Sequence of the second protein:
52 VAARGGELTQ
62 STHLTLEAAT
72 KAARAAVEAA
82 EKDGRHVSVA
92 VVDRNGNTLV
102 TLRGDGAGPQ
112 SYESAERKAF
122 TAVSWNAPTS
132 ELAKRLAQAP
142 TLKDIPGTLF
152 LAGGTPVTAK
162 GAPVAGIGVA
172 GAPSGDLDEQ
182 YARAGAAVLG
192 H

Sequence of the first protein:
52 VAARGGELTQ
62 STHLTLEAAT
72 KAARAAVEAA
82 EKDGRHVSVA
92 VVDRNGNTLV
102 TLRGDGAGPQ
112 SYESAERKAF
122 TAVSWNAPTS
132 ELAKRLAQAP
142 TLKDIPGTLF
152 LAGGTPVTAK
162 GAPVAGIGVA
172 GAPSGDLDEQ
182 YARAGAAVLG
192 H

Contacts between the two chains:
Residue A53 in the first protein is in contact with residue L190 in the second protein (closest heavy-atom distance 3.8 Å).
Residue A53 in the first protein is in contact with residue G191 in the second protein (closest heavy-atom distance 3.1 Å).
Residue N96 in the first protein contacts residue N96 in the second protein (closest heavy-atom distance 3.7 Å).
Residue L59 in the first protein contacts residue H64 in the second protein (closest heavy-atom distance 3.2 Å).
Residue N96 in the first protein is in contact with residue N98 in the second protein (closest heavy-atom distance 2.7 Å).
Residue E58 in the first protein interacts with residue A69 in the second protein (closest heavy-atom distance 3.3 Å).
Residue A54 in the first protein is in contact with residue A160 in the second protein (closest heavy-atom distance 4.0 Å).
Residue E58 in the first protein interacts with residue V189 in the second protein (closest heavy-atom distance 4.0 Å).
Residue Q61 in the first protein contacts residue Q61 in the second protein (closest heavy-atom distance 2.9 Å).
Residue T60 in the first protein contacts residue L65 in the second protein (closest heavy-atom distance 3.8 Å).
Residue E58 in the first protein interacts with residue K72 in the second protein (closest heavy-atom distance 2.9 Å).
Residue P157 in the first protein contacts residue V52 in the second protein (closest heavy-atom distance 3.2 Å).
Residue Q61 in the first protein interacts with residue T63 in the second protein (closest heavy-atom distance 2.8 Å).
Residue H64 in the first protein is in contact with residue E58 in the second protein (closest heavy-atom distance 3.8 Å).
Residue H64 in the first protein interacts with residue S62 in the second protein (closest heavy-atom distance 3.1 Å).
Residue T63 in the first protein contacts residue L59 in the second protein (closest heavy-atom distance 3.9 Å).
Residue E58 in the first protein is in contact with residue L190 in the second protein (closest heavy-atom distance 3.6 Å).
Residue T60 in the first protein is in contact with residue T63 in the second protein (closest heavy-atom distance 3.6 Å).
Residue L65 in the first protein interacts with residue E58 in the second protein (closest heavy-atom distance 3.3 Å).
Residue L59 in the first protein interacts with residue T66 in the second protein (closest heavy-atom distance 3.9 Å).
Residue S62 in the first protein interacts with residue T60 in the second protein (closest heavy-atom distance 4.0 Å).
Residue L65 in the first protein is in contact with residue A54 in the second protein (closest heavy-atom distance 3.9 Å).
Residue Q61 in the first protein interacts with residue S62 in the second protein (closest heavy-atom distance 3.4 Å).
Residue T63 in the first protein is in contact with residue T60 in the second protein (closest heavy-atom distance 3.5 Å).
Residue L59 in the first protein interacts with residue A160 in the second protein (closest heavy-atom distance 3.7 Å).
Residue A69 in the first protein contacts residue E58 in the second protein (closest heavy-atom distance 3.3 Å).
Residue A160 in the first protein contacts residue L59 in the second protein (closest heavy-atom distance 3.8 Å).
Residue L190 in the first protein interacts with residue E58 in the second protein (closest heavy-atom distance 3.7 Å).
Residue E58 in the first protein is in contact with residue L65 in the second protein (closest heavy-atom distance 3.4 Å).
Residue V158 in the first protein contacts residue V52 in the second protein (closest heavy-atom distance 3.8 Å).
Residue A54 in the first protein interacts with residue T159 in the second protein (closest heavy-atom distance 2.8 Å).
Residue L59 in the first protein is in contact with residue T63 in the second protein (closest heavy-atom distance 4.0 Å).
Residue S62 in the first protein contacts residue H64 in the second protein (closest heavy-atom distance 2.6 Å).
Residue T60 in the first protein interacts with residue T66 in the second protein (closest heavy-atom distance 3.9 Å).
Residue V52 in the first protein is in contact with residue P157 in the second protein (closest heavy-atom distance 3.4 Å).
Residue T159 in the first protein interacts with residue A53 in the second protein (closest heavy-atom distance 3.4 Å).
Residue E58 in the first protein is in contact with residue T66 in the second protein (closest heavy-atom distance 3.0 Å).
Residue G191 in the first protein contacts residue E58 in the second protein (closest heavy-atom distance 2.6 Å).
Residue H64 in the first protein interacts with residue L59 in the second protein (closest heavy-atom distance 3.1 Å).
Residue H64 in the first protein is in contact with residue T60 in the second protein (closest heavy-atom distance 2.8 Å).
Residue S62 in the first protein is in contact with residue S62 in the second protein (closest heavy-atom distance 3.0 Å).
Residue N98 in the first protein interacts with residue N96 in the second protein (closest heavy-atom distance 2.8 Å).
Residue T159 in the first protein interacts with residue A54 in the second protein (closest heavy-atom distance 3.2 Å).
Residue E58 in the first protein contacts residue H64 in the second protein (closest heavy-atom distance 3.8 Å).
Residue T66 in the first protein is in contact with residue E58 in the second protein (closest heavy-atom distance 3.0 Å).
Residue T60 in the first protein is in contact with residue H64 in the second protein (closest heavy-atom distance 2.8 Å).
Residue S62 in the first protein is in contact with residue Q61 in the second protein (closest heavy-atom distance 2.9 Å).
Residue A54 in the first protein interacts with residue L65 in the second protein (closest heavy-atom distance 3.9 Å).
Residue T63 in the first protein interacts with residue Q61 in the second protein (closest heavy-atom distance 2.8 Å).
Residue K72 in the first protein contacts residue E58 in the second protein (closest heavy-atom distance 3.7 Å).
Residue V52 in the first protein interacts with residue V158 in the second protein (closest heavy-atom distance 3.7 Å).
Residue A53 in the first protein is in contact with residue T159 in the second protein (closest heavy-atom distance 3.3 Å).
Residue H192 in the first protein is in contact with residue R55 in the second protein (closest heavy-atom distance 3.3 Å).
Residue E58 in the first protein interacts with residue G191 in the second protein (closest heavy-atom distance 3.0 Å).
Residue V52 in the first protein contacts residue T159 in the second protein (closest heavy-atom distance 2.9 Å).
Residue G191 in the first protein interacts with residue A53 in the second protein (closest heavy-atom distance 3.8 Å).
Residue A187 in the first protein contacts residue V52 in the second protein (closest heavy-atom distance 3.9 Å).
Residue T159 in the first protein interacts with residue V52 in the second protein (closest heavy-atom distance 2.9 Å).
Residue V52 in the first protein interacts with residue A187 in the second protein (closest heavy-atom distance 3.8 Å).
Residue R55 in the first protein interacts with residue H192 in the second protein (closest heavy-atom distance 2.7 Å).

This data describes a binding interaction between two proteins.